Sequence of chain B:
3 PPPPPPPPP

These two protein chains interact to form a complex.

Sequence of chain A:
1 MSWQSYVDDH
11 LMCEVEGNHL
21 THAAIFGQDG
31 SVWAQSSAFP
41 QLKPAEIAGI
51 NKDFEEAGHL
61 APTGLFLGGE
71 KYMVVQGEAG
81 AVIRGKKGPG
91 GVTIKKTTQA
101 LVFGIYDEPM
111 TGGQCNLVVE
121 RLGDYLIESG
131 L

Interface contacts:
Residue H10 in chain A interacts with residue P11 in chain B (closest heavy-atom distance 4.4 Å).
Residue Y6 in chain A interacts with residue P10 in chain B (closest heavy-atom distance 3.5 Å).
Residue S129 in chain A is in contact with residue P8 in chain B (closest heavy-atom distance 3.8 Å).
Residue Y125 in chain A interacts with residue P9 in chain B (closest heavy-atom distance 2.5 Å).
Residue M1 in chain A contacts residue P9 in chain B (closest heavy-atom distance 4.8 Å).
Residue Y125 in chain A interacts with residue P10 in chain B (closest heavy-atom distance 3.2 Å).
Residue H10 in chain A is in contact with residue P10 in chain B (closest heavy-atom distance 4.6 Å).
Residue L131 in chain A is in contact with residue P6 in chain B (closest heavy-atom distance 4.1 Å).
Residue Q99 in chain A contacts residue P5 in chain B (closest heavy-atom distance 4.0 Å).
Residue Y6 in chain A is in contact with residue P7 in chain B (closest heavy-atom distance 3.9 Å).
Residue L131 in chain A contacts residue P8 in chain B (closest heavy-atom distance 3.7 Å).
Residue Y6 in chain A is in contact with residue P11 in chain B (closest heavy-atom distance 4.2 Å).
Residue Y125 in chain A is in contact with residue P8 in chain B (closest heavy-atom distance 4.5 Å).
Residue S2 in chain A is in contact with residue P7 in chain B (closest heavy-atom distance 3.9 Å).
Residue W3 in chain A is in contact with residue P4 in chain B (closest heavy-atom distance 4.1 Å).
Residue M1 in chain A interacts with residue P10 in chain B (closest heavy-atom distance 3.6 Å).
Residue W3 in chain A is in contact with residue P8 in chain B (closest heavy-atom distance 3.7 Å).
Residue W3 in chain A is in contact with residue P7 in chain B (closest heavy-atom distance 3.6 Å).
Residue W3 in chain A contacts residue P5 in chain B (closest heavy-atom distance 2.8 Å).
Residue W3 in chain A interacts with residue P6 in chain B (closest heavy-atom distance 3.8 Å).
Residue Y125 in chain A contacts residue P11 in chain B (closest heavy-atom distance 3.1 Å).
Residue Y6 in chain A is in contact with residue P8 in chain B (closest heavy-atom distance 2.6 Å).
Residue W33 in chain A interacts with residue P5 in chain B (closest heavy-atom distance 3.4 Å).
Residue W33 in chain A interacts with residue P4 in chain B (closest heavy-atom distance 3.8 Å).
Residue L131 in chain A interacts with residue P5 in chain B (closest heavy-atom distance 3.7 Å).
Residue M1 in chain A is in contact with residue P8 in chain B (closest heavy-atom distance 3.8 Å).
Residue Y6 in chain A interacts with residue P9 in chain B (closest heavy-atom distance 3.0 Å).
Residue M1 in chain A is in contact with residue P7 in chain B (closest heavy-atom distance 3.5 Å).
Residue L126 in chain A interacts with residue P8 in chain B (closest heavy-atom distance 3.8 Å).